Interface contacts:
Residue L109 in protein 2 interacts with residue R57 in protein 1 (closest heavy-atom distance 3.6 Å).
Residue W138 in protein 2 interacts with residue S64 in protein 1 (closest heavy-atom distance 3.4 Å).
Residue R332 in protein 2 is in contact with residue W29 in protein 1 (closest heavy-atom distance 3.5 Å).
Residue F224 in protein 2 interacts with residue R9 in protein 1 (closest heavy-atom distance 3.7 Å).
Residue K379 in protein 2 contacts residue W38 in protein 1 (closest heavy-atom distance 3.5 Å).
Residue C301 in protein 2 interacts with residue R57 in protein 1 (closest heavy-atom distance 3.6 Å).
Residue R332 in protein 2 is in contact with residue P26 in protein 1 (closest heavy-atom distance 2.9 Å).
Residue Q333 in protein 2 is in contact with residue D27 in protein 1 (closest heavy-atom distance 3.6 Å).
Residue P106 in protein 2 is in contact with residue A47 in protein 1 (closest heavy-atom distance 3.2 Å).
Residue D383 in protein 2 contacts residue K31 in protein 1 (closest heavy-atom distance 3.7 Å).
Residue F302 in protein 2 interacts with residue L60 in protein 1 (closest heavy-atom distance 3.8 Å).
Residue F46 in protein 2 contacts residue A47 in protein 1 (closest heavy-atom distance 3.8 Å).
Residue A209 in protein 2 interacts with residue L12 in protein 1 (closest heavy-atom distance 3.8 Å).
Residue R332 in protein 2 interacts with residue S28 in protein 1 (closest heavy-atom distance 3.6 Å).
Residue D383 in protein 2 contacts residue W29 in protein 1 (closest heavy-atom distance 3.0 Å).
Residue K116 in protein 2 interacts with residue D63 in protein 1 (closest heavy-atom distance 3.1 Å).
Residue L205 in protein 2 is in contact with residue V23 in protein 1 (closest heavy-atom distance 3.7 Å).
Residue L109 in protein 2 is in contact with residue L60 in protein 1 (closest heavy-atom distance 3.8 Å).
Residue W138 in protein 2 interacts with residue L60 in protein 1 (closest heavy-atom distance 3.5 Å).
Residue N242 in protein 2 interacts with residue R9 in protein 1 (closest heavy-atom distance 3.3 Å).
Residue L109 in protein 2 contacts residue A56 in protein 1 (closest heavy-atom distance 3.6 Å).
Residue P106 in protein 2 contacts residue F48 in protein 1 (closest heavy-atom distance 3.7 Å).
Residue W376 in protein 2 contacts residue L35 in protein 1 (closest heavy-atom distance 3.0 Å).
Residue E223 in protein 2 contacts residue R9 in protein 1 (closest heavy-atom distance 2.4 Å).
Residue H113 in protein 2 is in contact with residue S55 in protein 1 (closest heavy-atom distance 3.2 Å).
Residue S245 in protein 2 interacts with residue R9 in protein 1 (closest heavy-atom distance 2.6 Å).
Residue Y380 in protein 2 is in contact with residue W29 in protein 1 (closest heavy-atom distance 3.7 Å).
Residue K329 in protein 2 interacts with residue D27 in protein 1 (closest heavy-atom distance 2.7 Å).
Residue R332 in protein 2 contacts residue I25 in protein 1 (closest heavy-atom distance 3.7 Å).
Residue F328 in protein 2 interacts with residue W29 in protein 1 (closest heavy-atom distance 3.8 Å).
Residue G241 in protein 2 interacts with residue R16 in protein 1 (closest heavy-atom distance 3.0 Å).
Residue A209 in protein 2 interacts with residue R11 in protein 1 (closest heavy-atom distance 3.6 Å).
Residue Q45 in protein 2 interacts with residue F44 in protein 1 (closest heavy-atom distance 2.9 Å).
Residue Q432 in protein 2 is in contact with residue R16 in protein 1 (closest heavy-atom distance 3.7 Å).
Residue W138 in protein 2 interacts with residue M61 in protein 1 (closest heavy-atom distance 3.7 Å).
Residue A350 in protein 2 contacts residue V23 in protein 1 (closest heavy-atom distance 3.6 Å).
Residue L246 in protein 2 contacts residue L12 in protein 1 (closest heavy-atom distance 3.8 Å).
Residue T244 in protein 2 interacts with residue R9 in protein 1 (closest heavy-atom distance 3.0 Å).
Residue F302 in protein 2 contacts residue R57 in protein 1 (closest heavy-atom distance 3.1 Å).
Residue H102 in protein 2 is in contact with residue L60 in protein 1 (closest heavy-atom distance 3.7 Å).
Residue W210 in protein 2 is in contact with residue R11 in protein 1 (closest heavy-atom distance 3.7 Å).
Residue Q432 in protein 2 is in contact with residue A20 in protein 1 (closest heavy-atom distance 3.5 Å).
Residue A209 in protein 2 is in contact with residue H15 in protein 1 (closest heavy-atom distance 3.7 Å).
Residue Q333 in protein 2 contacts residue I25 in protein 1 (closest heavy-atom distance 3.2 Å).
Residue P106 in protein 2 interacts with residue I53 in protein 1 (closest heavy-atom distance 3.3 Å).
Residue R208 in protein 2 interacts with residue R11 in protein 1 (closest heavy-atom distance 3.1 Å).
Residue S211 in protein 2 is in contact with residue R11 in protein 1 (closest heavy-atom distance 3.5 Å).
Residue R332 in protein 2 is in contact with residue D27 in protein 1 (closest heavy-atom distance 2.6 Å).
Residue Q333 in protein 2 is in contact with residue P26 in protein 1 (closest heavy-atom distance 3.5 Å).
Residue H113 in protein 2 is in contact with residue A56 in protein 1 (closest heavy-atom distance 3.5 Å).
Residue F302 in protein 2 contacts residue M61 in protein 1 (closest heavy-atom distance 3.6 Å).
Residue R332 in protein 2 contacts residue E32 in protein 1 (closest heavy-atom distance 3.2 Å).
Residue W353 in protein 2 contacts residue R16 in protein 1 (closest heavy-atom distance 3.6 Å).
Residue L205 in protein 2 is in contact with residue H15 in protein 1 (closest heavy-atom distance 3.2 Å).
Residue T207 in protein 2 interacts with residue R11 in protein 1 (closest heavy-atom distance 3.7 Å).
Residue R208 in protein 2 is in contact with residue H15 in protein 1 (closest heavy-atom distance 3.6 Å).
Residue W349 in protein 2 contacts residue P26 in protein 1 (closest heavy-atom distance 3.4 Å).
Residue W433 in protein 2 is in contact with residue A20 in protein 1 (closest heavy-atom distance 3.6 Å).
Residue A350 in protein 2 contacts residue H15 in protein 1 (closest heavy-atom distance 2.8 Å).
Residue H113 in protein 2 contacts residue A59 in protein 1 (closest heavy-atom distance 3.5 Å).

Sequence of protein 1:
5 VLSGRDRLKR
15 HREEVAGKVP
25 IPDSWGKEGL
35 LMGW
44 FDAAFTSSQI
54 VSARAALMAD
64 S

These two protein chains interact to form a complex.

Sequence of protein 2:
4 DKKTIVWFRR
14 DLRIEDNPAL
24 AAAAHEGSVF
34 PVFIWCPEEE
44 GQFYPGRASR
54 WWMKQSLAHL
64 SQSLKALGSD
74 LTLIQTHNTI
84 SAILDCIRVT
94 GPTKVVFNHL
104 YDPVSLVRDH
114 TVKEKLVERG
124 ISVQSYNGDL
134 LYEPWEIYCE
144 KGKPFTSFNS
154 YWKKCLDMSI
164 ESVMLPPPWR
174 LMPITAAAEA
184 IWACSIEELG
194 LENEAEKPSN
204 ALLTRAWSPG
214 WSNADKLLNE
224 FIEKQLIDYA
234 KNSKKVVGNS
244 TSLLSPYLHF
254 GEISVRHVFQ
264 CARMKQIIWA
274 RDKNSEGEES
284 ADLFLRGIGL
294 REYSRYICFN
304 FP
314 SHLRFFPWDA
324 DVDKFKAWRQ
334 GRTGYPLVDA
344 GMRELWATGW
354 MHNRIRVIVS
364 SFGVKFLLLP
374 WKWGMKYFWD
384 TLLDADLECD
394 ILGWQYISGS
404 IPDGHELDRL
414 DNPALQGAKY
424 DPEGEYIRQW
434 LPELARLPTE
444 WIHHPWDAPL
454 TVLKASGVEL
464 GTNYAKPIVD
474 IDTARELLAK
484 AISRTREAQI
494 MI